Residue-level contacts at the interface:
Residue R78 in protein 1 interacts with residue F76 in protein 2 (closest heavy-atom distance 4.9 Å).
Residue P101 in protein 1 contacts residue R74 in protein 2 (closest heavy-atom distance 4.9 Å).
Residue G74 in protein 1 interacts with residue Q84 in protein 2 (closest heavy-atom distance 3.7 Å).
Residue V102 in protein 1 interacts with residue F76 in protein 2 (closest heavy-atom distance 4.8 Å).
Residue E68 in protein 1 interacts with residue F76 in protein 2 (closest heavy-atom distance 4.1 Å).
Residue R78 in protein 1 interacts with residue R74 in protein 2 (closest heavy-atom distance 3.6 Å).
Residue V121 in protein 1 interacts with residue R74 in protein 2 (closest heavy-atom distance 4.4 Å).
Residue L106 in protein 1 interacts with residue R39 in protein 2 (closest heavy-atom distance 2.5 Å).
Residue F99 in protein 1 is in contact with residue R74 in protein 2 (closest heavy-atom distance 2.8 Å).
Residue D73 in protein 1 interacts with residue L82 in protein 2 (closest heavy-atom distance 2.7 Å).
Residue D80 in protein 1 contacts residue V72 in protein 2 (closest heavy-atom distance 3.7 Å).
Residue I77 in protein 1 contacts residue K65 in protein 2 (closest heavy-atom distance 2.9 Å).
Residue S75 in protein 1 contacts residue R64 in protein 2 (closest heavy-atom distance 4.0 Å).
Residue G74 in protein 1 is in contact with residue H79 in protein 2 (closest heavy-atom distance 3.0 Å).
Residue L122 in protein 1 is in contact with residue G71 in protein 2 (closest heavy-atom distance 2.7 Å).
Residue A76 in protein 1 is in contact with residue F76 in protein 2 (closest heavy-atom distance 3.0 Å).
Residue G100 in protein 1 is in contact with residue R74 in protein 2 (closest heavy-atom distance 2.4 Å).
Residue A76 in protein 1 interacts with residue P77 in protein 2 (closest heavy-atom distance 3.1 Å).
Residue I77 in protein 1 is in contact with residue E73 in protein 2 (closest heavy-atom distance 3.8 Å).
Residue G74 in protein 1 is in contact with residue L78 in protein 2 (closest heavy-atom distance 4.3 Å).
Residue L122 in protein 1 interacts with residue V70 in protein 2 (closest heavy-atom distance 2.6 Å).
Residue V121 in protein 1 is in contact with residue G71 in protein 2 (closest heavy-atom distance 3.7 Å).
Residue F79 in protein 1 contacts residue K65 in protein 2 (closest heavy-atom distance 2.8 Å).
Residue F79 in protein 1 interacts with residue I75 in protein 2 (closest heavy-atom distance 3.1 Å).
Residue G74 in protein 1 is in contact with residue L82 in protein 2 (closest heavy-atom distance 4.4 Å).
Residue S75 in protein 1 is in contact with residue P77 in protein 2 (closest heavy-atom distance 2.3 Å).
Residue F79 in protein 1 contacts residue D107 in protein 2 (closest heavy-atom distance 4.4 Å).
Residue V121 in protein 1 contacts residue G69 in protein 2 (closest heavy-atom distance 4.2 Å).
Residue S75 in protein 1 interacts with residue H79 in protein 2 (closest heavy-atom distance 4.7 Å).
Residue I77 in protein 1 contacts residue I75 in protein 2 (closest heavy-atom distance 2.6 Å).
Residue G74 in protein 1 contacts residue P77 in protein 2 (closest heavy-atom distance 3.6 Å).
Residue R78 in protein 1 contacts residue E73 in protein 2 (closest heavy-atom distance 2.8 Å).
Residue F79 in protein 1 is in contact with residue S106 in protein 2 (closest heavy-atom distance 3.5 Å).
Residue K67 in protein 1 contacts residue K65 in protein 2 (closest heavy-atom distance 4.5 Å).
Residue I77 in protein 1 contacts residue R74 in protein 2 (closest heavy-atom distance 4.0 Å).
Residue E120 in protein 1 interacts with residue V70 in protein 2 (closest heavy-atom distance 4.1 Å).
Residue A103 in protein 1 interacts with residue N38 in protein 2 (closest heavy-atom distance 4.0 Å).
Residue P72 in protein 1 interacts with residue L82 in protein 2 (closest heavy-atom distance 3.5 Å).
Residue I77 in protein 1 is in contact with residue P77 in protein 2 (closest heavy-atom distance 4.4 Å).
Residue S75 in protein 1 is in contact with residue F76 in protein 2 (closest heavy-atom distance 2.6 Å).
Residue L122 in protein 1 interacts with residue R74 in protein 2 (closest heavy-atom distance 2.2 Å).
Residue R78 in protein 1 is in contact with residue I75 in protein 2 (closest heavy-atom distance 3.0 Å).
Residue F79 in protein 1 is in contact with residue R103 in protein 2 (closest heavy-atom distance 4.2 Å).
Residue V121 in protein 1 interacts with residue V70 in protein 2 (closest heavy-atom distance 2.4 Å).
Residue F79 in protein 1 is in contact with residue E73 in protein 2 (closest heavy-atom distance 2.8 Å).
Residue D73 in protein 1 is in contact with residue Q84 in protein 2 (closest heavy-atom distance 3.3 Å).
Residue R107 in protein 1 contacts residue R39 in protein 2 (closest heavy-atom distance 4.7 Å).
Residue F99 in protein 1 contacts residue V72 in protein 2 (closest heavy-atom distance 3.1 Å).
Residue V121 in protein 1 contacts residue Y68 in protein 2 (closest heavy-atom distance 4.1 Å).
Residue P72 in protein 1 interacts with residue Q84 in protein 2 (closest heavy-atom distance 2.6 Å).
Residue L106 in protein 1 is in contact with residue N38 in protein 2 (closest heavy-atom distance 2.7 Å).
Residue S75 in protein 1 interacts with residue L78 in protein 2 (closest heavy-atom distance 4.4 Å).
Residue R107 in protein 1 contacts residue N38 in protein 2 (closest heavy-atom distance 4.6 Å).
Residue D73 in protein 1 is in contact with residue H79 in protein 2 (closest heavy-atom distance 2.7 Å).
Residue A76 in protein 1 contacts residue I75 in protein 2 (closest heavy-atom distance 2.9 Å).
Residue L122 in protein 1 is in contact with residue V72 in protein 2 (closest heavy-atom distance 4.1 Å).
Residue R107 in protein 1 is in contact with residue G37 in protein 2 (closest heavy-atom distance 4.8 Å).
Residue R78 in protein 1 is in contact with residue V72 in protein 2 (closest heavy-atom distance 4.3 Å).
Residue V115 in protein 1 contacts residue R39 in protein 2 (closest heavy-atom distance 3.5 Å).
Residue S75 in protein 1 is in contact with residue I75 in protein 2 (closest heavy-atom distance 4.3 Å).

Sequence of protein 2:
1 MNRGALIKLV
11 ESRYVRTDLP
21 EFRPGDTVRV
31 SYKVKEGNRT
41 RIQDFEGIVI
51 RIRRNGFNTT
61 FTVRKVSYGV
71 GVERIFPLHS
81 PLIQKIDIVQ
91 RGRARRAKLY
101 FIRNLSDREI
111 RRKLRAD

Sequence of protein 1:
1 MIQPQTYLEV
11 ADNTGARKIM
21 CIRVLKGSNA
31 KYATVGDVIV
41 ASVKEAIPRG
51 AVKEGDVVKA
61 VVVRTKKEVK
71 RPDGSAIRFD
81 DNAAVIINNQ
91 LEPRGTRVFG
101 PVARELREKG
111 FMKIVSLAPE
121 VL

These two protein chains interact to form a complex.